Contacts between the two chains:
Residue W235 in chain B interacts with residue G419 in chain A (closest heavy-atom distance 3.8 Å).
Residue S327 in chain B contacts residue F465 in chain A (closest heavy-atom distance 3.3 Å).
Residue S327 in chain B interacts with residue H398 in chain A (closest heavy-atom distance 2.8 Å).
Residue L238 in chain B interacts with residue F427 in chain A (closest heavy-atom distance 3.7 Å).
Residue Y237 in chain B interacts with residue S498 in chain A (closest heavy-atom distance 3.7 Å).
Residue S239 in chain B is in contact with residue Y428 in chain A (closest heavy-atom distance 3.1 Å).
Residue F351 in chain B interacts with residue F427 in chain A (closest heavy-atom distance 3.5 Å).
Residue F337 in chain B is in contact with residue S457 in chain A (closest heavy-atom distance 3.8 Å).
Residue F337 in chain B is in contact with residue I454 in chain A (closest heavy-atom distance 3.2 Å).
Residue F352 in chain B contacts residue L434 in chain A (closest heavy-atom distance 3.7 Å).
Residue M236 in chain B contacts residue P418 in chain A (closest heavy-atom distance 3.1 Å).
Residue W235 in chain B is in contact with residue P418 in chain A (closest heavy-atom distance 3.6 Å).
Residue F337 in chain B contacts residue F461 in chain A (closest heavy-atom distance 3.7 Å).
Residue N240 in chain B is in contact with residue F505 in chain A (closest heavy-atom distance 3.0 Å).
Residue Y237 in chain B contacts residue I424 in chain A (closest heavy-atom distance 3.1 Å).
Residue L238 in chain B contacts residue Y428 in chain A (closest heavy-atom distance 3.4 Å).
Residue F352 in chain B is in contact with residue F442 in chain A (closest heavy-atom distance 3.7 Å).
Residue D382 in chain B contacts residue P438 in chain A (closest heavy-atom distance 3.5 Å).
Residue M236 in chain B is in contact with residue S498 in chain A (closest heavy-atom distance 3.2 Å).
Residue L355 in chain B interacts with residue L434 in chain A (closest heavy-atom distance 3.5 Å).
Residue N240 in chain B contacts residue C355 in chain A (closest heavy-atom distance 3.7 Å).
Residue S327 in chain B contacts residue G466 in chain A (closest heavy-atom distance 3.2 Å).
Residue L333 in chain B contacts residue F465 in chain A (closest heavy-atom distance 3.8 Å).
Residue L348 in chain B is in contact with residue L446 in chain A (closest heavy-atom distance 3.7 Å).
Residue I356 in chain B is in contact with residue L434 in chain A (closest heavy-atom distance 3.8 Å).
Residue M236 in chain B contacts residue I424 in chain A (closest heavy-atom distance 3.7 Å).
Residue E313 in chain B contacts residue G416 in chain A (closest heavy-atom distance 3.4 Å).
Residue E313 in chain B is in contact with residue P418 in chain A (closest heavy-atom distance 3.2 Å).
Residue F384 in chain B contacts residue F439 in chain A (closest heavy-atom distance 3.4 Å).
Residue F397 in chain B contacts residue F442 in chain A (closest heavy-atom distance 3.5 Å).
Residue Y237 in chain B is in contact with residue S502 in chain A (closest heavy-atom distance 3.6 Å).
Residue S341 in chain B interacts with residue I454 in chain A (closest heavy-atom distance 3.8 Å).
Residue F351 in chain B contacts residue M445 in chain A (closest heavy-atom distance 3.3 Å).
Residue N240 in chain B contacts residue Y428 in chain A (closest heavy-atom distance 3.8 Å).
Residue Y237 in chain B is in contact with residue F497 in chain A (closest heavy-atom distance 2.9 Å).
Residue W235 in chain B is in contact with residue S498 in chain A (closest heavy-atom distance 3.7 Å).
Residue F309 in chain B interacts with residue P418 in chain A (closest heavy-atom distance 3.5 Å).
Residue L355 in chain B contacts residue S431 in chain A (closest heavy-atom distance 3.3 Å).
Residue R243 in chain B is in contact with residue S502 in chain A (closest heavy-atom distance 3.3 Å).
Residue K344 in chain B interacts with residue L453 in chain A (closest heavy-atom distance 3.6 Å).
Residue L348 in chain B is in contact with residue M445 in chain A (closest heavy-atom distance 3.6 Å).
Residue T328 in chain B contacts residue M467 in chain A (closest heavy-atom distance 3.2 Å).
Residue F320 in chain B is in contact with residue F461 in chain A (closest heavy-atom distance 3.6 Å).
Residue M383 in chain B contacts residue F439 in chain A (closest heavy-atom distance 3.8 Å).
Residue W235 in chain B is in contact with residue Y499 in chain A (closest heavy-atom distance 3.6 Å).
Residue Y237 in chain B contacts residue Y428 in chain A (closest heavy-atom distance 3.6 Å).
Residue T328 in chain B interacts with residue G466 in chain A (closest heavy-atom distance 3.7 Å).
Residue F358 in chain B interacts with residue F427 in chain A (closest heavy-atom distance 3.5 Å).
Residue F337 in chain B is in contact with residue K458 in chain A (closest heavy-atom distance 3.3 Å).
Residue F352 in chain B contacts residue M445 in chain A (closest heavy-atom distance 3.6 Å).
Residue L355 in chain B contacts residue F430 in chain A (closest heavy-atom distance 3.6 Å).
Residue L310 in chain B contacts residue I417 in chain A (closest heavy-atom distance 3.6 Å).
Residue F309 in chain B is in contact with residue F423 in chain A (closest heavy-atom distance 3.6 Å).
Residue F340 in chain B is in contact with residue S457 in chain A (closest heavy-atom distance 3.4 Å).
Residue L355 in chain B contacts residue M445 in chain A (closest heavy-atom distance 3.6 Å).
Residue Y237 in chain B is in contact with residue F500 in chain A (closest heavy-atom distance 3.2 Å).
Residue L310 in chain B is in contact with residue P418 in chain A (closest heavy-atom distance 3.7 Å).
Residue L348 in chain B is in contact with residue V450 in chain A (closest heavy-atom distance 3.7 Å).
Residue T328 in chain B is in contact with residue H398 in chain A (closest heavy-atom distance 3.6 Å).
Residue L317 in chain B is in contact with residue V412 in chain A (closest heavy-atom distance 3.7 Å).

Sequence of chain B:
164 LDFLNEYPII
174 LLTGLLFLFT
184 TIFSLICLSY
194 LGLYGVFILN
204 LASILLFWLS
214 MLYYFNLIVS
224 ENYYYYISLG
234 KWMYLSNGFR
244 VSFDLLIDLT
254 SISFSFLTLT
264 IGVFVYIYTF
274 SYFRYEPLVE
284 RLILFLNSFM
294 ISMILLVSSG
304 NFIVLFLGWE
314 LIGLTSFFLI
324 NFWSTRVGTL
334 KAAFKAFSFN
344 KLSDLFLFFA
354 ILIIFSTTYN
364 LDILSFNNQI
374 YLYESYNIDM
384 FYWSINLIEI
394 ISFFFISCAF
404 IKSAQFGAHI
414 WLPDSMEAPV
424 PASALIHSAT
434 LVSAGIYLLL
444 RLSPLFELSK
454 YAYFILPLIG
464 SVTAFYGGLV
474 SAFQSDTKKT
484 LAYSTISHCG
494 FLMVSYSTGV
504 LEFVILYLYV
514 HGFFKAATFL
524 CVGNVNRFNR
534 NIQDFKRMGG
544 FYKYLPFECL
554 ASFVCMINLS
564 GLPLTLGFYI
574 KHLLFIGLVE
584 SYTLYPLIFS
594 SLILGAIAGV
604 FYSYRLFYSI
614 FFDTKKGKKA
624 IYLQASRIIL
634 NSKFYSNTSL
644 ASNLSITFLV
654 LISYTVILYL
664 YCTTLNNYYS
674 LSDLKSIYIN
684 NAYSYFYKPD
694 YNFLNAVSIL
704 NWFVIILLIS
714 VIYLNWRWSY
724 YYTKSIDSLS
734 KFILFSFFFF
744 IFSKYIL

Sequence of chain A:
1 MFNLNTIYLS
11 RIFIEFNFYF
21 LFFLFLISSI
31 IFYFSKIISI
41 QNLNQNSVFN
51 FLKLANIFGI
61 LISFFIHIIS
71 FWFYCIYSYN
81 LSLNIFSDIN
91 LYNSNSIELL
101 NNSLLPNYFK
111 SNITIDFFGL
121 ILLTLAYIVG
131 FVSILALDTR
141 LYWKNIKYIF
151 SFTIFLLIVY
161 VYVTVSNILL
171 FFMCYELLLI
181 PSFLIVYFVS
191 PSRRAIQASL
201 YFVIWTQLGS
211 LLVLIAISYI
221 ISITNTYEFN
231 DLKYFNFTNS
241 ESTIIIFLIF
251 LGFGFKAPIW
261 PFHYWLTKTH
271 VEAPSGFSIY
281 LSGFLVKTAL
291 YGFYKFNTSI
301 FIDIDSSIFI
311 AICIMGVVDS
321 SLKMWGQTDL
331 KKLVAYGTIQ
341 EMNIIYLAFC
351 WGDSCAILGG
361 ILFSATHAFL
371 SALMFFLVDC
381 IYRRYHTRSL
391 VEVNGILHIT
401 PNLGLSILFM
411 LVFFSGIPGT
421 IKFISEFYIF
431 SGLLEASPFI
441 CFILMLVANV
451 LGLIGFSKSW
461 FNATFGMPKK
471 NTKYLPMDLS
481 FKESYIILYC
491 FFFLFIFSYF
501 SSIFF

The following describes two proteins that form a bound complex.